Sequence of the second protein:
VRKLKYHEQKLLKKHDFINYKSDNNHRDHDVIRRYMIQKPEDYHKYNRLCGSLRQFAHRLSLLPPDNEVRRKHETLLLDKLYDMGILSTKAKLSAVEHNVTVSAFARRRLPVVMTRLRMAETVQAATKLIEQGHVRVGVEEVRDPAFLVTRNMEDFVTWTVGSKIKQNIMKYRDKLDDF

Contacts between the two chains:
Residue D178 in the second protein interacts with residue Q8 in the first protein (closest heavy-atom distance 3.9 Å).
Residue D179 in the second protein contacts residue A91 in the first protein (closest heavy-atom distance 3.4 Å).
Residue D179 in the second protein contacts residue V9 in the first protein (closest heavy-atom distance 4.6 Å).
Residue L177 in the second protein is in contact with residue V9 in the first protein (closest heavy-atom distance 4.7 Å).
Residue F180 in the second protein contacts residue K87 in the first protein (closest heavy-atom distance 4.6 Å).
Residue F180 in the second protein is in contact with residue A91 in the first protein (closest heavy-atom distance 4.3 Å).
Residue D179 in the second protein contacts residue Q8 in the first protein (closest heavy-atom distance 3.3 Å).
Residue D178 in the second protein contacts residue V9 in the first protein (closest heavy-atom distance 4.8 Å).
Residue D179 in the second protein is in contact with residue V7 in the first protein (closest heavy-atom distance 4.8 Å).
Residue L177 in the second protein is in contact with residue Q8 in the first protein (closest heavy-atom distance 2.9 Å).
Residue D178 in the second protein is in contact with residue F10 in the first protein (closest heavy-atom distance 4.8 Å).

These two protein chains interact to form a complex.

Sequence of the first protein:
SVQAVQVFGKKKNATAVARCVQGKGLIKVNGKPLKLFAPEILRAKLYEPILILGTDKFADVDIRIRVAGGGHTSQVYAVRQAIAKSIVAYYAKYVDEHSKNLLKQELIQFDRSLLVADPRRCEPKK